Contacts between the two chains:
Residue F321 in protein 1 contacts residue Q43 in protein 2 (closest heavy-atom distance 4.6 Å).
Residue I205 in protein 1 is in contact with residue A18 in protein 2 (closest heavy-atom distance 4.7 Å).
Residue I228 in protein 1 interacts with residue S16 in protein 2 (closest heavy-atom distance 3.0 Å).
Residue R207 in protein 1 interacts with residue A17 in protein 2 (closest heavy-atom distance 4.2 Å).
Residue A230 in protein 1 contacts residue V15 in protein 2 (closest heavy-atom distance 4.8 Å).
Residue R325 in protein 1 is in contact with residue L42 in protein 2 (closest heavy-atom distance 4.4 Å).
Residue I267 in protein 1 interacts with residue I44 in protein 2 (closest heavy-atom distance 3.0 Å).
Residue R207 in protein 1 interacts with residue S16 in protein 2 (closest heavy-atom distance 3.9 Å).
Residue G263 in protein 1 is in contact with residue I44 in protein 2 (closest heavy-atom distance 4.6 Å).
Residue R207 in protein 1 interacts with residue A18 in protein 2 (closest heavy-atom distance 3.7 Å).
Residue A227 in protein 1 contacts residue V15 in protein 2 (closest heavy-atom distance 4.4 Å).
Residue L190 in protein 1 contacts residue V15 in protein 2 (closest heavy-atom distance 3.4 Å).
Residue L229 in protein 1 interacts with residue V15 in protein 2 (closest heavy-atom distance 3.5 Å).
Residue R325 in protein 1 contacts residue Q43 in protein 2 (closest heavy-atom distance 3.8 Å).
Residue I267 in protein 1 is in contact with residue Q43 in protein 2 (closest heavy-atom distance 3.5 Å).
Residue L324 in protein 1 interacts with residue I44 in protein 2 (closest heavy-atom distance 3.6 Å).
Residue H105 in protein 1 interacts with residue A17 in protein 2 (closest heavy-atom distance 3.6 Å).
Residue I228 in protein 1 interacts with residue V15 in protein 2 (closest heavy-atom distance 3.5 Å).
Residue G266 in protein 1 is in contact with residue Q43 in protein 2 (closest heavy-atom distance 4.7 Å).
Residue G208 in protein 1 is in contact with residue A18 in protein 2 (closest heavy-atom distance 2.8 Å).
Residue A230 in protein 1 interacts with residue W14 in protein 2 (closest heavy-atom distance 3.0 Å).
Residue T270 in protein 1 contacts residue G40 in protein 2 (closest heavy-atom distance 3.6 Å).
Residue M268 in protein 1 is in contact with residue I41 in protein 2 (closest heavy-atom distance 3.4 Å).
Residue T226 in protein 1 interacts with residue A18 in protein 2 (closest heavy-atom distance 3.4 Å).
Residue G269 in protein 1 is in contact with residue L42 in protein 2 (closest heavy-atom distance 3.0 Å).
Residue L229 in protein 1 is in contact with residue W14 in protein 2 (closest heavy-atom distance 3.5 Å).
Residue A192 in protein 1 contacts residue L42 in protein 2 (closest heavy-atom distance 4.6 Å).
Residue A227 in protein 1 interacts with residue A17 in protein 2 (closest heavy-atom distance 4.0 Å).
Residue E264 in protein 1 is in contact with residue Q43 in protein 2 (closest heavy-atom distance 3.1 Å).
Residue M268 in protein 1 is in contact with residue L42 in protein 2 (closest heavy-atom distance 3.5 Å).
Residue T270 in protein 1 is in contact with residue I41 in protein 2 (closest heavy-atom distance 4.8 Å).
Residue M268 in protein 1 interacts with residue Q43 in protein 2 (closest heavy-atom distance 3.8 Å).
Residue A210 in protein 1 interacts with residue A18 in protein 2 (closest heavy-atom distance 3.1 Å).
Residue G269 in protein 1 contacts residue G40 in protein 2 (closest heavy-atom distance 4.1 Å).
Residue L294 in protein 1 interacts with residue Q43 in protein 2 (closest heavy-atom distance 3.5 Å).
Residue N209 in protein 1 interacts with residue A18 in protein 2 (closest heavy-atom distance 3.9 Å).
Residue H105 in protein 1 interacts with residue A18 in protein 2 (closest heavy-atom distance 3.8 Å).
Residue E264 in protein 1 interacts with residue I44 in protein 2 (closest heavy-atom distance 3.3 Å).
Residue I267 in protein 1 interacts with residue L42 in protein 2 (closest heavy-atom distance 3.8 Å).
Residue N206 in protein 1 is in contact with residue A18 in protein 2 (closest heavy-atom distance 3.8 Å).
Residue G269 in protein 1 contacts residue I41 in protein 2 (closest heavy-atom distance 3.2 Å).
Residue A227 in protein 1 interacts with residue S16 in protein 2 (closest heavy-atom distance 3.4 Å).
Residue A230 in protein 1 is in contact with residue S16 in protein 2 (closest heavy-atom distance 4.5 Å).
Residue F321 in protein 1 interacts with residue I44 in protein 2 (closest heavy-atom distance 3.3 Å).
Residue G266 in protein 1 interacts with residue I44 in protein 2 (closest heavy-atom distance 2.9 Å).
Residue T226 in protein 1 is in contact with residue A17 in protein 2 (closest heavy-atom distance 4.2 Å).
Residue S291 in protein 1 interacts with residue I41 in protein 2 (closest heavy-atom distance 3.2 Å).
Residue R325 in protein 1 interacts with residue I44 in protein 2 (closest heavy-atom distance 3.6 Å).
Residue L265 in protein 1 is in contact with residue I44 in protein 2 (closest heavy-atom distance 3.1 Å).
Residue F240 in protein 1 contacts residue V15 in protein 2 (closest heavy-atom distance 4.8 Å).
Residue I228 in protein 1 contacts residue W14 in protein 2 (closest heavy-atom distance 4.3 Å).
Residue V328 in protein 1 contacts residue I44 in protein 2 (closest heavy-atom distance 3.6 Å).
Residue A227 in protein 1 interacts with residue A18 in protein 2 (closest heavy-atom distance 4.4 Å).
Residue P231 in protein 1 contacts residue W14 in protein 2 (closest heavy-atom distance 4.1 Å).
Residue I228 in protein 1 contacts residue A18 in protein 2 (closest heavy-atom distance 4.8 Å).
Residue F321 in protein 1 contacts residue L42 in protein 2 (closest heavy-atom distance 3.4 Å).

Sequence of protein 2:
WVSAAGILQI

Sequence of protein 1:
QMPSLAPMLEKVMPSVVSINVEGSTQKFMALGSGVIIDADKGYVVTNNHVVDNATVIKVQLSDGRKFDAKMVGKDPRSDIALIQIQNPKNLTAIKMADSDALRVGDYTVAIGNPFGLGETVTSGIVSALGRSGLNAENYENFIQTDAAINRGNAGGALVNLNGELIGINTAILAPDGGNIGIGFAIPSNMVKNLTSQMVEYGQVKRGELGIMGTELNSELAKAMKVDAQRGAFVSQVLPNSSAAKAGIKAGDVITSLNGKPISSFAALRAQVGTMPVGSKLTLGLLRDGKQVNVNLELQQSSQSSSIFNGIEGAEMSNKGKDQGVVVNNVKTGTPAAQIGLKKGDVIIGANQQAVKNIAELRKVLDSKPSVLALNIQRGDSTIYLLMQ

These two protein chains interact to form a complex.